Sequence of protein 1:
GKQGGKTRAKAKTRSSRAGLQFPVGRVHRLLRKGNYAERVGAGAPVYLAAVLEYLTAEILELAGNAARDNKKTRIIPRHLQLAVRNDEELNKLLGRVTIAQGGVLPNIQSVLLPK

Sequence of protein 2:
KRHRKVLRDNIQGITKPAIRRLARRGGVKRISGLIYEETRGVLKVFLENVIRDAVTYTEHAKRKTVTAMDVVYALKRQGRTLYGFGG

Contacts between the two chains:
Residue R96 in protein 1 interacts with residue G79 in protein 2 (closest heavy-atom distance 4.0 Å).
Residue L112 in protein 1 is in contact with residue G27 in protein 2 (closest heavy-atom distance 3.4 Å).
Residue T98 in protein 1 is in contact with residue T81 in protein 2 (closest heavy-atom distance 2.8 Å).
Residue A100 in protein 1 interacts with residue Y83 in protein 2 (closest heavy-atom distance 3.2 Å).
Residue T98 in protein 1 interacts with residue L82 in protein 2 (closest heavy-atom distance 3.4 Å).
Residue L94 in protein 1 is in contact with residue Y83 in protein 2 (closest heavy-atom distance 3.2 Å).
Residue T98 in protein 1 is in contact with residue R80 in protein 2 (closest heavy-atom distance 3.6 Å).
Residue V104 in protein 1 interacts with residue R25 in protein 2 (closest heavy-atom distance 3.5 Å).
Residue N107 in protein 1 is in contact with residue G27 in protein 2 (closest heavy-atom distance 4.8 Å).
Residue R96 in protein 1 contacts residue T81 in protein 2 (closest heavy-atom distance 3.5 Å).
Residue I99 in protein 1 contacts residue Y83 in protein 2 (closest heavy-atom distance 4.2 Å).
Residue V97 in protein 1 contacts residue T81 in protein 2 (closest heavy-atom distance 3.5 Å).
Residue A100 in protein 1 contacts residue F85 in protein 2 (closest heavy-atom distance 3.8 Å).
Residue L113 in protein 1 is in contact with residue K29 in protein 2 (closest heavy-atom distance 4.9 Å).
Residue A100 in protein 1 contacts residue L82 in protein 2 (closest heavy-atom distance 4.0 Å).
Residue R96 in protein 1 interacts with residue R80 in protein 2 (closest heavy-atom distance 4.1 Å).
Residue A100 in protein 1 interacts with residue G84 in protein 2 (closest heavy-atom distance 4.7 Å).
Residue T98 in protein 1 contacts residue Y83 in protein 2 (closest heavy-atom distance 2.8 Å).
Residue G103 in protein 1 interacts with residue R25 in protein 2 (closest heavy-atom distance 4.8 Å).
Residue I99 in protein 1 contacts residue L82 in protein 2 (closest heavy-atom distance 4.9 Å).
Residue L112 in protein 1 contacts residue K29 in protein 2 (closest heavy-atom distance 2.8 Å).
Residue V97 in protein 1 contacts residue Y83 in protein 2 (closest heavy-atom distance 3.5 Å).

The following describes two proteins that form a bound complex.